Sequence of chain B:
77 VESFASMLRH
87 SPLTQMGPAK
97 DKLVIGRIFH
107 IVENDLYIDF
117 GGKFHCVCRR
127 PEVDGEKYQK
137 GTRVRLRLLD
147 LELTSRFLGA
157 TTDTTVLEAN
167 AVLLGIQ

Residue-level contacts at the interface:
Residue A84 in chain A contacts residue I101 in chain B (closest heavy-atom distance 4.3 Å).
Residue Q82 in chain A contacts residue R141 in chain B (closest heavy-atom distance 4.1 Å).
Residue A84 in chain A interacts with residue L99 in chain B (closest heavy-atom distance 3.4 Å).
Residue F88 in chain A contacts residue G102 in chain B (closest heavy-atom distance 3.9 Å).
Residue K93 in chain A contacts residue Q91 in chain B (closest heavy-atom distance 4.5 Å).
Residue Y75 in chain A interacts with residue M92 in chain B (closest heavy-atom distance 2.8 Å).
Residue R83 in chain A is in contact with residue L99 in chain B (closest heavy-atom distance 4.0 Å).
Residue A84 in chain A interacts with residue R141 in chain B (closest heavy-atom distance 5.0 Å).
Residue L87 in chain A is in contact with residue P88 in chain B (closest heavy-atom distance 3.5 Å).
Residue E67 in chain A contacts residue R85 in chain B (closest heavy-atom distance 2.7 Å).
Residue Y65 in chain A is in contact with residue T90 in chain B (closest heavy-atom distance 5.0 Å).
Residue Y75 in chain A interacts with residue K98 in chain B (closest heavy-atom distance 3.0 Å).
Residue F85 in chain A interacts with residue K98 in chain B (closest heavy-atom distance 4.7 Å).
Residue S80 in chain A interacts with residue L99 in chain B (closest heavy-atom distance 5.0 Å).
Residue L87 in chain A contacts residue V100 in chain B (closest heavy-atom distance 3.5 Å).
Residue S94 in chain A is in contact with residue Q91 in chain B (closest heavy-atom distance 4.6 Å).
Residue Y75 in chain A is in contact with residue Q91 in chain B (closest heavy-atom distance 4.4 Å).
Residue D68 in chain A interacts with residue T90 in chain B (closest heavy-atom distance 4.7 Å).
Residue A84 in chain A interacts with residue V100 in chain B (closest heavy-atom distance 4.5 Å).
Residue Y65 in chain A interacts with residue L84 in chain B (closest heavy-atom distance 4.0 Å).
Residue R71 in chain A interacts with residue M92 in chain B (closest heavy-atom distance 4.9 Å).
Residue F92 in chain A interacts with residue P88 in chain B (closest heavy-atom distance 4.2 Å).
Residue R71 in chain A contacts residue T90 in chain B (closest heavy-atom distance 3.1 Å).
Residue F85 in chain A is in contact with residue V100 in chain B (closest heavy-atom distance 3.4 Å).
Residue H66 in chain A contacts residue R85 in chain B (closest heavy-atom distance 5.0 Å).
Residue D86 in chain A interacts with residue I101 in chain B (closest heavy-atom distance 3.4 Å).
Residue F88 in chain A contacts residue D115 in chain B (closest heavy-atom distance 3.5 Å).
Residue Y65 in chain A interacts with residue A81 in chain B (closest heavy-atom distance 3.6 Å).
Residue S80 in chain A contacts residue D97 in chain B (closest heavy-atom distance 3.2 Å).
Residue N91 in chain A interacts with residue P88 in chain B (closest heavy-atom distance 4.9 Å).
Residue Q97 in chain A is in contact with residue H86 in chain B (closest heavy-atom distance 4.9 Å).
Residue S80 in chain A interacts with residue K98 in chain B (closest heavy-atom distance 3.8 Å).
Residue Y75 in chain A interacts with residue P94 in chain B (closest heavy-atom distance 5.0 Å).
Residue Q97 in chain A interacts with residue Q91 in chain B (closest heavy-atom distance 3.5 Å).
Residue Y75 in chain A is in contact with residue G93 in chain B (closest heavy-atom distance 4.9 Å).
Residue S80 in chain A contacts residue K96 in chain B (closest heavy-atom distance 4.6 Å).
Residue D86 in chain A interacts with residue V100 in chain B (closest heavy-atom distance 4.5 Å).
Residue R71 in chain A interacts with residue Q91 in chain B (closest heavy-atom distance 3.3 Å).
Residue F88 in chain A interacts with residue I101 in chain B (closest heavy-atom distance 4.2 Å).
Residue F92 in chain A interacts with residue Q91 in chain B (closest heavy-atom distance 2.7 Å).
Residue F88 in chain A interacts with residue G117 in chain B (closest heavy-atom distance 3.5 Å).
Residue F88 in chain A contacts residue R103 in chain B (closest heavy-atom distance 3.3 Å).
Residue L87 in chain A interacts with residue G117 in chain B (closest heavy-atom distance 4.5 Å).
Residue G81 in chain A is in contact with residue L99 in chain B (closest heavy-atom distance 4.2 Å).
Residue N89 in chain A contacts residue P88 in chain B (closest heavy-atom distance 3.8 Å).
Residue L87 in chain A interacts with residue G118 in chain B (closest heavy-atom distance 5.0 Å).
Residue D86 in chain A interacts with residue F116 in chain B (closest heavy-atom distance 4.4 Å).
Residue I63 in chain A contacts residue L84 in chain B (closest heavy-atom distance 4.4 Å).
Residue Q82 in chain A contacts residue L99 in chain B (closest heavy-atom distance 4.6 Å).
Residue P90 in chain A contacts residue P88 in chain B (closest heavy-atom distance 4.8 Å).
Residue F88 in chain A is in contact with residue F116 in chain B (closest heavy-atom distance 3.7 Å).
Residue F85 in chain A contacts residue M92 in chain B (closest heavy-atom distance 3.3 Å).
Residue L87 in chain A interacts with residue L89 in chain B (closest heavy-atom distance 3.8 Å).
Residue V51 in chain A is in contact with residue T157 in chain B (closest heavy-atom distance 4.8 Å).
Residue Y65 in chain A contacts residue R85 in chain B (closest heavy-atom distance 3.6 Å).
Residue F85 in chain A is in contact with residue L99 in chain B (closest heavy-atom distance 3.3 Å).
Residue F85 in chain A is in contact with residue I101 in chain B (closest heavy-atom distance 2.9 Å).
Residue L87 in chain A is in contact with residue F116 in chain B (closest heavy-atom distance 3.1 Å).
Residue L87 in chain A contacts residue M92 in chain B (closest heavy-atom distance 4.5 Å).

Sequence of chain A:
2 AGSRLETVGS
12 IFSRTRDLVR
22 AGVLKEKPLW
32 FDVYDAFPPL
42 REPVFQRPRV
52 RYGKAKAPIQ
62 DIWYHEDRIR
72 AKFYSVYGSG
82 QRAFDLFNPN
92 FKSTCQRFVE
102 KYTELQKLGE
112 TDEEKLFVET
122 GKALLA

The following describes two proteins that form a bound complex.